Contacts between the two chains:
Residue R148 in the first protein is in contact with residue D36 in the second protein (closest heavy-atom distance 3.1 Å).
Residue R146 in the first protein is in contact with residue D33 in the second protein (closest heavy-atom distance 2.4 Å).
Residue F149 in the first protein is in contact with residue R42 in the second protein (closest heavy-atom distance 4.5 Å).
Residue R146 in the first protein interacts with residue D36 in the second protein (closest heavy-atom distance 3.3 Å).
Residue F149 in the first protein interacts with residue K41 in the second protein (closest heavy-atom distance 3.4 Å).
Residue R148 in the first protein is in contact with residue R46 in the second protein (closest heavy-atom distance 4.1 Å).
Residue R148 in the first protein interacts with residue G32 in the second protein (closest heavy-atom distance 3.9 Å).
Residue R148 in the first protein is in contact with residue D33 in the second protein (closest heavy-atom distance 3.7 Å).

Sequence of the second protein:
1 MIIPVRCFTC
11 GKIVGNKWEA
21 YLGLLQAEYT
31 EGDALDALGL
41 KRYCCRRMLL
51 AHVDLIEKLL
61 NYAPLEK

Sequence of the first protein:
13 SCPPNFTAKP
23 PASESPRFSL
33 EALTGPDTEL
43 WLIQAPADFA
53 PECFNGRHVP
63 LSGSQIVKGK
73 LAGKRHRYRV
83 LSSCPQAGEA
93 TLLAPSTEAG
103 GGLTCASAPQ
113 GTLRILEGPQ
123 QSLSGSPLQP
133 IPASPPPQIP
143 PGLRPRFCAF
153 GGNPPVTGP

This data describes a binding interaction between two proteins.